Contacts between the two chains:
Residue L374 in chain B is in contact with residue L27 in chain A (closest heavy-atom distance 4.9 Å).
Residue Q368 in chain B is in contact with residue T28 in chain A (closest heavy-atom distance 4.8 Å).
Residue M427 in chain B contacts residue D18 in chain A (closest heavy-atom distance 4.9 Å).
Residue D370 in chain B is in contact with residue L27 in chain A (closest heavy-atom distance 3.4 Å).
Residue M431 in chain B interacts with residue L14 in chain A (closest heavy-atom distance 4.2 Å).
Residue V369 in chain B interacts with residue L27 in chain A (closest heavy-atom distance 4.7 Å).

Sequence of chain B:
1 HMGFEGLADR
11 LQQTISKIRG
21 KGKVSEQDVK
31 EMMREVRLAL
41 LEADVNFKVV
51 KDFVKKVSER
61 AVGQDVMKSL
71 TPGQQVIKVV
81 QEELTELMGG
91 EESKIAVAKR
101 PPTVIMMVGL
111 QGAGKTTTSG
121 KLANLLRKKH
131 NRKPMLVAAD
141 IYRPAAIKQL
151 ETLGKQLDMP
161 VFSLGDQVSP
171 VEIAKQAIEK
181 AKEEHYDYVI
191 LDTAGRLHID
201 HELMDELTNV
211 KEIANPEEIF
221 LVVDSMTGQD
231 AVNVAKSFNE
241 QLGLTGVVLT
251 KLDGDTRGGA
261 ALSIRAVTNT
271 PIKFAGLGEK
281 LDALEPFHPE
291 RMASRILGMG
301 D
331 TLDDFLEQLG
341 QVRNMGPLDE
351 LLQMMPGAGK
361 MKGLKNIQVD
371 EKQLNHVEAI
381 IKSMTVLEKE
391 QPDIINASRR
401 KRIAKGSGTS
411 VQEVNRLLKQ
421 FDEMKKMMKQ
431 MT

Sequence of chain A:
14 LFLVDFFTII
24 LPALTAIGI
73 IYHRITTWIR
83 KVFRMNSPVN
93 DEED

These two protein chains interact to form a complex.